Sequence of chain A:
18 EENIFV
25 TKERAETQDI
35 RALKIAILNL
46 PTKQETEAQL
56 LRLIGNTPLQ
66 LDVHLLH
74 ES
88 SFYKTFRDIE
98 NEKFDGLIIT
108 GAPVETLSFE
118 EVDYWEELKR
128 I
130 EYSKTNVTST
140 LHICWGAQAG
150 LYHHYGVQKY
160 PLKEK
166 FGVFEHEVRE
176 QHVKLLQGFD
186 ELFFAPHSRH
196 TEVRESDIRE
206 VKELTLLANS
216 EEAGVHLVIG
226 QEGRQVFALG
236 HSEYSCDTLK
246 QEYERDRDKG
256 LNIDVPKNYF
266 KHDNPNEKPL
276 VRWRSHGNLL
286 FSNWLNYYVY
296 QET

The following describes two proteins that form a bound complex.

Sequence of chain B:
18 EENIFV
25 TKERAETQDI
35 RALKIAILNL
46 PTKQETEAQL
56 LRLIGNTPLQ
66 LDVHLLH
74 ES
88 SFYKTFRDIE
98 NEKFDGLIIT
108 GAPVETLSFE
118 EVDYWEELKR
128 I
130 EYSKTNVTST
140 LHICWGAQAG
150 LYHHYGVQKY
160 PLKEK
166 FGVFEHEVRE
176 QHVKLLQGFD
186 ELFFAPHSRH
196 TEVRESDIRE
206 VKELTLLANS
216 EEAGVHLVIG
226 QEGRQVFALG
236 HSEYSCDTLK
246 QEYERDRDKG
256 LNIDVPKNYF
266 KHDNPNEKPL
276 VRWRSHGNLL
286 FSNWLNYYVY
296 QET

Interface contacts:
Residue T25 in chain A contacts residue L66 in chain B (closest heavy-atom distance 3.0 Å).
Residue R28 in chain A interacts with residue Q32 in chain B (closest heavy-atom distance 3.5 Å).
Residue R28 in chain A is in contact with residue P63 in chain B (closest heavy-atom distance 3.4 Å).
Residue R279 in chain A is in contact with residue F184 in chain B (closest heavy-atom distance 2.6 Å).
Residue R277 in chain A is in contact with residue D185 in chain B (closest heavy-atom distance 3.2 Å).
Residue K26 in chain A is in contact with residue T62 in chain B (closest heavy-atom distance 2.3 Å).
Residue V276 in chain A contacts residue D185 in chain B (closest heavy-atom distance 3.6 Å).
Residue D185 in chain A is in contact with residue R279 in chain B (closest heavy-atom distance 2.9 Å).
Residue S280 in chain A is in contact with residue H281 in chain B (closest heavy-atom distance 3.8 Å).
Residue P63 in chain A interacts with residue K26 in chain B (closest heavy-atom distance 3.3 Å).
Residue Q32 in chain A interacts with residue R28 in chain B (closest heavy-atom distance 3.5 Å).
Residue S88 in chain A contacts residue E18 in chain B (closest heavy-atom distance 3.6 Å).
Residue E186 in chain A is in contact with residue L275 in chain B (closest heavy-atom distance 3.4 Å).
Residue V276 in chain A contacts residue E186 in chain B (closest heavy-atom distance 2.9 Å).
Residue Q65 in chain A is in contact with residue R28 in chain B (closest heavy-atom distance 3.2 Å).
Residue R28 in chain A interacts with residue I34 in chain B (closest heavy-atom distance 3.3 Å).
Residue F184 in chain A is in contact with residue R279 in chain B (closest heavy-atom distance 2.6 Å).
Residue E18 in chain A interacts with residue S88 in chain B (closest heavy-atom distance 3.6 Å).
Residue A29 in chain A contacts residue P63 in chain B (closest heavy-atom distance 3.0 Å).
Residue E27 in chain A is in contact with residue Q65 in chain B (closest heavy-atom distance 3.6 Å).
Residue D185 in chain A contacts residue S280 in chain B (closest heavy-atom distance 2.6 Å).
Residue T25 in chain A contacts residue D67 in chain B (closest heavy-atom distance 3.0 Å).
Residue P63 in chain A contacts residue A29 in chain B (closest heavy-atom distance 3.0 Å).
Residue V68 in chain A interacts with residue V23 in chain B (closest heavy-atom distance 3.2 Å).
Residue F89 in chain A is in contact with residue F22 in chain B (closest heavy-atom distance 3.7 Å).
Residue D67 in chain A contacts residue V23 in chain B (closest heavy-atom distance 3.7 Å).
Residue R279 in chain A interacts with residue D185 in chain B (closest heavy-atom distance 2.9 Å).
Residue K26 in chain A contacts residue L66 in chain B (closest heavy-atom distance 3.0 Å).
Residue T62 in chain A contacts residue K26 in chain B (closest heavy-atom distance 2.3 Å).
Residue D185 in chain A interacts with residue R277 in chain B (closest heavy-atom distance 3.2 Å).
Residue L275 in chain A contacts residue E186 in chain B (closest heavy-atom distance 3.4 Å).
Residue Q65 in chain A contacts residue K26 in chain B (closest heavy-atom distance 3.3 Å).
Residue P63 in chain A interacts with residue R28 in chain B (closest heavy-atom distance 3.4 Å).
Residue R28 in chain A contacts residue Q65 in chain B (closest heavy-atom distance 3.2 Å).
Residue Q32 in chain A is in contact with residue Q32 in chain B (closest heavy-atom distance 2.8 Å).
Residue D185 in chain A contacts residue V276 in chain B (closest heavy-atom distance 3.6 Å).
Residue H69 in chain A is in contact with residue V23 in chain B (closest heavy-atom distance 3.5 Å).
Residue L66 in chain A interacts with residue K26 in chain B (closest heavy-atom distance 3.0 Å).
Residue K26 in chain A contacts residue Q65 in chain B (closest heavy-atom distance 3.3 Å).
Residue D185 in chain A is in contact with residue W278 in chain B (closest heavy-atom distance 3.6 Å).
Residue S280 in chain A is in contact with residue D185 in chain B (closest heavy-atom distance 2.6 Å).
Residue W278 in chain A is in contact with residue D185 in chain B (closest heavy-atom distance 3.6 Å).
Residue V23 in chain A contacts residue D67 in chain B (closest heavy-atom distance 3.7 Å).
Residue R277 in chain A is in contact with residue L187 in chain B (closest heavy-atom distance 3.4 Å).
Residue K26 in chain A contacts residue P63 in chain B (closest heavy-atom distance 3.3 Å).
Residue V23 in chain A interacts with residue V68 in chain B (closest heavy-atom distance 3.2 Å).
Residue F89 in chain A interacts with residue I21 in chain B (closest heavy-atom distance 3.5 Å).
Residue I21 in chain A contacts residue F89 in chain B (closest heavy-atom distance 3.5 Å).
Residue L64 in chain A contacts residue K26 in chain B (closest heavy-atom distance 2.5 Å).
Residue Q65 in chain A interacts with residue E27 in chain B (closest heavy-atom distance 3.6 Å).
Residue D67 in chain A interacts with residue T25 in chain B (closest heavy-atom distance 3.0 Å).
Residue V23 in chain A is in contact with residue H69 in chain B (closest heavy-atom distance 3.5 Å).
Residue I34 in chain A interacts with residue R28 in chain B (closest heavy-atom distance 3.3 Å).
Residue F22 in chain A is in contact with residue F89 in chain B (closest heavy-atom distance 3.7 Å).
Residue E186 in chain A interacts with residue V276 in chain B (closest heavy-atom distance 2.9 Å).
Residue L187 in chain A interacts with residue R277 in chain B (closest heavy-atom distance 3.4 Å).
Residue P274 in chain A contacts residue E186 in chain B (closest heavy-atom distance 3.4 Å).
Residue L66 in chain A interacts with residue T25 in chain B (closest heavy-atom distance 3.0 Å).
Residue K26 in chain A interacts with residue L64 in chain B (closest heavy-atom distance 2.5 Å).
Residue E186 in chain A interacts with residue P274 in chain B (closest heavy-atom distance 3.4 Å).